Contacts between the two chains:
Residue L157 in chain A is in contact with residue L86 in chain B (closest heavy-atom distance 4.3 Å).
Residue L159 in chain A contacts residue L19 in chain B (closest heavy-atom distance 4.0 Å).
Residue L161 in chain A contacts residue L19 in chain B (closest heavy-atom distance 4.6 Å).
Residue L157 in chain A interacts with residue L53 in chain B (closest heavy-atom distance 4.7 Å).
Residue Y90 in chain A contacts residue K16 in chain B (closest heavy-atom distance 5.0 Å).
Residue L157 in chain A contacts residue A56 in chain B (closest heavy-atom distance 3.9 Å).
Residue L159 in chain A contacts residue L53 in chain B (closest heavy-atom distance 4.7 Å).
Residue L161 in chain A contacts residue K16 in chain B (closest heavy-atom distance 3.8 Å).

Sequence of chain A:
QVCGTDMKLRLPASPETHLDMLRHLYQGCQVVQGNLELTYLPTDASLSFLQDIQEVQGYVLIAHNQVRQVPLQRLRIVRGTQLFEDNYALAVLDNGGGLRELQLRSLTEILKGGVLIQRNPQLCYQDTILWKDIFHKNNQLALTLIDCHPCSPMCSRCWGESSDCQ

Sequence of chain B:
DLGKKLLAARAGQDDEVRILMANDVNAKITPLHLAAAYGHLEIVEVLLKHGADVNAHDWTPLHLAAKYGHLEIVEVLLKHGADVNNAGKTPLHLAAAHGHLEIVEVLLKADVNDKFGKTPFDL

This data describes a binding interaction between two proteins.